These two protein chains interact to form a complex.

Sequence of chain B:
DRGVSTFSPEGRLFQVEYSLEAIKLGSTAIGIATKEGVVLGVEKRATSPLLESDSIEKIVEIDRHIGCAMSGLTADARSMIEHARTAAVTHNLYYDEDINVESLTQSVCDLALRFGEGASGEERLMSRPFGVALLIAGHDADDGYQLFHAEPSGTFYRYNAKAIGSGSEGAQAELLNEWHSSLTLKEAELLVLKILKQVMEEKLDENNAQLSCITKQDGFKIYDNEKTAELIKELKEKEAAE

Residue-level contacts at the interface:
Residue L410 in chain A contacts residue E209 in chain B (closest heavy-atom distance 3.5 Å).

Sequence of chain A:
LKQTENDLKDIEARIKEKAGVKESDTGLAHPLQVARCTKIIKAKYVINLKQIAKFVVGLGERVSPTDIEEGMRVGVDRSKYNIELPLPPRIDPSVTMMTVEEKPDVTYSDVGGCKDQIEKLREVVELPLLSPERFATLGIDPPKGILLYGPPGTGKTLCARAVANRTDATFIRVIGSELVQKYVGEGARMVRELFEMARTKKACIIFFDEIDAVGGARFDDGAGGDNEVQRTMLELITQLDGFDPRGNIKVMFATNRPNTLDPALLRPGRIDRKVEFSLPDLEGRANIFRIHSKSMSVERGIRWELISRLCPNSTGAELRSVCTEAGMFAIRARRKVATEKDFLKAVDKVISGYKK